Sequence of chain A:
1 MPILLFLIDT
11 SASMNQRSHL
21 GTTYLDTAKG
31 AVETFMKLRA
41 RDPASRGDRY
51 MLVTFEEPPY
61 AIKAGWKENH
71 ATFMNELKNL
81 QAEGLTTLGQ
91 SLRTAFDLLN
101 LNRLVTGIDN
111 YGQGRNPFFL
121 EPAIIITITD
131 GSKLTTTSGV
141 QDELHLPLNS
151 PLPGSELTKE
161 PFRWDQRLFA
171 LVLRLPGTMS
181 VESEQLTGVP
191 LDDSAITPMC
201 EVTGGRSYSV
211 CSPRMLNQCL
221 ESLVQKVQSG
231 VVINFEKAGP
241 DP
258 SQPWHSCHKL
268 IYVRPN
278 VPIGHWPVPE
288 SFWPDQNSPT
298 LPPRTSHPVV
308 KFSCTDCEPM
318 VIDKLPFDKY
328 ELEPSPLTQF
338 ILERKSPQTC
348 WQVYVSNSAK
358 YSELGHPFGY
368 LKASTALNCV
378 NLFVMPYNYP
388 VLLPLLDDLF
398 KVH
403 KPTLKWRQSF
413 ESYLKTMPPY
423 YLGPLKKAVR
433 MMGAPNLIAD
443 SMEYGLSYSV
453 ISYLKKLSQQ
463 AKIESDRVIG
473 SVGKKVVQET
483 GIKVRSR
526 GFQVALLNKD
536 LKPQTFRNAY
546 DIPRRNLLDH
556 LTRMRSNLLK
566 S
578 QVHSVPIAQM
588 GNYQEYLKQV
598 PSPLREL

Contacts between the two chains:
Residue K1013 in chain B is in contact with residue Y545 in chain A (closest heavy-atom distance 3.4 Å).
Residue Q1054 in chain B contacts residue V529 in chain A (closest heavy-atom distance 3.5 Å).
Residue F1017 in chain B is in contact with residue Y545 in chain A (closest heavy-atom distance 3.6 Å).
Residue Q1018 in chain B is in contact with residue R549 in chain A (closest heavy-atom distance 3.9 Å).
Residue A1047 in chain B contacts residue F527 in chain A (closest heavy-atom distance 3.6 Å).
Residue A929 in chain B interacts with residue F541 in chain A (closest heavy-atom distance 3.7 Å).
Residue P1049 in chain B contacts residue L531 in chain A (closest heavy-atom distance 3.4 Å).
Residue G1085 in chain B contacts residue R487 in chain A (closest heavy-atom distance 3.8 Å).
Residue I1046 in chain B contacts residue V529 in chain A (closest heavy-atom distance 3.8 Å).
Residue S936 in chain B contacts residue L552 in chain A (closest heavy-atom distance 3.7 Å).
Residue L858 in chain B is in contact with residue L553 in chain A (closest heavy-atom distance 3.8 Å).
Residue E944 in chain B contacts residue R549 in chain A (closest heavy-atom distance 2.8 Å).
Residue D856 in chain B is in contact with residue R560 in chain A (closest heavy-atom distance 3.2 Å).
Residue A933 in chain B contacts residue L556 in chain A (closest heavy-atom distance 3.7 Å).
Residue I855 in chain B contacts residue R560 in chain A (closest heavy-atom distance 3.1 Å).
Residue L930 in chain B interacts with residue M559 in chain A (closest heavy-atom distance 3.5 Å).
Residue Q934 in chain B is in contact with residue L556 in chain A (closest heavy-atom distance 3.5 Å).
Residue A929 in chain B is in contact with residue M559 in chain A (closest heavy-atom distance 3.7 Å).
Residue Q1018 in chain B contacts residue L552 in chain A (closest heavy-atom distance 3.4 Å).
Residue H895 in chain B is in contact with residue L564 in chain A (closest heavy-atom distance 3.4 Å).
Residue N1010 in chain B is in contact with residue Y545 in chain A (closest heavy-atom distance 2.7 Å).
Residue T1086 in chain B is in contact with residue I484 in chain A (closest heavy-atom distance 3.7 Å).
Residue A1047 in chain B contacts residue Q528 in chain A (closest heavy-atom distance 3.6 Å).
Residue L1014 in chain B is in contact with residue Y545 in chain A (closest heavy-atom distance 3.6 Å).
Residue Q940 in chain B contacts residue R549 in chain A (closest heavy-atom distance 2.6 Å).
Residue V1090 in chain B interacts with residue I484 in chain A (closest heavy-atom distance 4.0 Å).
Residue A933 in chain B interacts with residue I547 in chain A (closest heavy-atom distance 3.8 Å).
Residue A1047 in chain B contacts residue A530 in chain A (closest heavy-atom distance 2.8 Å).
Residue L930 in chain B interacts with residue R560 in chain A (closest heavy-atom distance 3.9 Å).
Residue E925 in chain B interacts with residue R542 in chain A (closest heavy-atom distance 3.9 Å).
Residue A937 in chain B interacts with residue L553 in chain A (closest heavy-atom distance 3.9 Å).
Residue T1086 in chain B interacts with residue R487 in chain A (closest heavy-atom distance 3.4 Å).
Residue H895 in chain B interacts with residue K565 in chain A (closest heavy-atom distance 3.9 Å).
Residue P1021 in chain B interacts with residue R549 in chain A (closest heavy-atom distance 3.8 Å).
Residue N1082 in chain B is in contact with residue R487 in chain A (closest heavy-atom distance 3.4 Å).
Residue V1083 in chain B interacts with residue V486 in chain A (closest heavy-atom distance 3.9 Å).
Residue N1082 in chain B interacts with residue V486 in chain A (closest heavy-atom distance 3.6 Å).
Residue G1019 in chain B is in contact with residue R549 in chain A (closest heavy-atom distance 3.2 Å).
Residue A937 in chain B interacts with residue L556 in chain A (closest heavy-atom distance 3.8 Å).
Residue T1089 in chain B is in contact with residue R487 in chain A (closest heavy-atom distance 3.5 Å).
Residue A937 in chain B is in contact with residue L552 in chain A (closest heavy-atom distance 3.8 Å).
Residue L1014 in chain B is in contact with residue A544 in chain A (closest heavy-atom distance 3.5 Å).
Residue L930 in chain B contacts residue L563 in chain A (closest heavy-atom distance 3.7 Å).
Residue A929 in chain B interacts with residue R542 in chain A (closest heavy-atom distance 3.4 Å).
Residue P1043 in chain B interacts with residue F527 in chain A (closest heavy-atom distance 3.2 Å).
Residue L858 in chain B is in contact with residue L556 in chain A (closest heavy-atom distance 3.7 Å).
Residue P1049 in chain B is in contact with residue A530 in chain A (closest heavy-atom distance 3.4 Å).
Residue L1079 in chain B contacts residue F527 in chain A (closest heavy-atom distance 3.6 Å).
Residue T1086 in chain B contacts residue V486 in chain A (closest heavy-atom distance 3.3 Å).
Residue L892 in chain B contacts residue L564 in chain A (closest heavy-atom distance 3.9 Å).
Residue A1047 in chain B is in contact with residue V529 in chain A (closest heavy-atom distance 3.8 Å).
Residue N1082 in chain B interacts with residue S488 in chain A (closest heavy-atom distance 2.9 Å).
Residue L930 in chain B is in contact with residue L556 in chain A (closest heavy-atom distance 3.7 Å).
Residue L926 in chain B contacts residue F541 in chain A (closest heavy-atom distance 3.5 Å).
Residue I1046 in chain B is in contact with residue F527 in chain A (closest heavy-atom distance 3.7 Å).
Residue Q934 in chain B interacts with residue R560 in chain A (closest heavy-atom distance 3.5 Å).
Residue I941 in chain B contacts residue L553 in chain A (closest heavy-atom distance 3.9 Å).
Residue P1049 in chain B contacts residue L532 in chain A (closest heavy-atom distance 3.5 Å).
Residue A929 in chain B contacts residue A544 in chain A (closest heavy-atom distance 3.7 Å).
Residue L926 in chain B contacts residue L563 in chain A (closest heavy-atom distance 3.7 Å).

Sequence of chain B:
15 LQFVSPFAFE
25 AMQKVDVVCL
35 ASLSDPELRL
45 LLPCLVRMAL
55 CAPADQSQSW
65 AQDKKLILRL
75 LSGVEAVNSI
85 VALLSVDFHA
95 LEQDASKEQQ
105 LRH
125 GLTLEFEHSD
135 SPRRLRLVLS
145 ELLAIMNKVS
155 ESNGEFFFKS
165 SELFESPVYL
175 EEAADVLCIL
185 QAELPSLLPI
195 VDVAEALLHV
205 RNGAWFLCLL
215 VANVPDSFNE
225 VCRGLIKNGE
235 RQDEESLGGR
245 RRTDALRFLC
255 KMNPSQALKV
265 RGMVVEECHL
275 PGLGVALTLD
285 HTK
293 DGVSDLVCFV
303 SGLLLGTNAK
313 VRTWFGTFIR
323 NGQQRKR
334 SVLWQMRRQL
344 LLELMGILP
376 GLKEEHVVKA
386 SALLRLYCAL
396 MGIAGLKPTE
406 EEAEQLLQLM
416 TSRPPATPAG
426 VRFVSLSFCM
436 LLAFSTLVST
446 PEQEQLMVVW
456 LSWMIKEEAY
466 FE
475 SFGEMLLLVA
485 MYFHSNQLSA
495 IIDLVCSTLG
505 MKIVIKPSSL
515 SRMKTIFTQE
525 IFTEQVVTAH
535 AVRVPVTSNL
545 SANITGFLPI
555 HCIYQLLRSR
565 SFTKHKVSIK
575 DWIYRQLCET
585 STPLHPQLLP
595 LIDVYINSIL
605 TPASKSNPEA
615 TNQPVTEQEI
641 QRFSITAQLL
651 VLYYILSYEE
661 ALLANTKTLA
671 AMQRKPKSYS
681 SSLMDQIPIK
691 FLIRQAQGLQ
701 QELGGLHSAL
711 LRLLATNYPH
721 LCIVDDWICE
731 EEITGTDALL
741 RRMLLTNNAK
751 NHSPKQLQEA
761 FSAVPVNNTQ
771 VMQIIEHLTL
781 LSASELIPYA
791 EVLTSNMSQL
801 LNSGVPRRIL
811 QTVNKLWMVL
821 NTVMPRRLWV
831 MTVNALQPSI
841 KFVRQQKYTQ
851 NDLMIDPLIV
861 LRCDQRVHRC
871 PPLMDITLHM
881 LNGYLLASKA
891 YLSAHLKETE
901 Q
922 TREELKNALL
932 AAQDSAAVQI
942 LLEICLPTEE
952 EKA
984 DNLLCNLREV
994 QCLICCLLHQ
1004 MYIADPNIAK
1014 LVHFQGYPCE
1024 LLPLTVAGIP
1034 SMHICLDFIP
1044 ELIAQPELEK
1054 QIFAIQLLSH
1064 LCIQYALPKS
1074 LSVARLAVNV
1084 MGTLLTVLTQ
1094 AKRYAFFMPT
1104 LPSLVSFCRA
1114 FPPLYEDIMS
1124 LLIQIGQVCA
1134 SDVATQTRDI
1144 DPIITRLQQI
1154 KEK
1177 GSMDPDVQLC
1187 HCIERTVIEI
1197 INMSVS

These two protein chains interact to form a complex.